Sequence of protein 2:
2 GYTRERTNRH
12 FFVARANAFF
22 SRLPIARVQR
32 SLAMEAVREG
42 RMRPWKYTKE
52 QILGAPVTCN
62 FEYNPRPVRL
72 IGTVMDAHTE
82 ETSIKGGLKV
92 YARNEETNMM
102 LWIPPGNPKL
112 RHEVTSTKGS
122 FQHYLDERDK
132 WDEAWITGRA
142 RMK

The following describes two proteins that form a bound complex.

Residue-level contacts at the interface:
Residue H214 in protein 1 contacts residue A15 in protein 2 (closest heavy-atom distance 3.6 Å).
Residue M190 in protein 1 interacts with residue F20 in protein 2 (closest heavy-atom distance 3.6 Å).
Residue D377 in protein 1 is in contact with residue S32 in protein 2 (closest heavy-atom distance 3.8 Å).
Residue A303 in protein 1 interacts with residue T8 in protein 2 (closest heavy-atom distance 3.5 Å).
Residue F146 in protein 1 contacts residue V29 in protein 2 (closest heavy-atom distance 3.8 Å).
Residue L154 in protein 1 interacts with residue K110 in protein 2 (closest heavy-atom distance 3.4 Å).
Residue V141 in protein 1 contacts residue F12 in protein 2 (closest heavy-atom distance 3.5 Å).
Residue K149 in protein 1 interacts with residue P106 in protein 2 (closest heavy-atom distance 3.3 Å).
Residue K149 in protein 1 contacts residue I85 in protein 2 (closest heavy-atom distance 3.0 Å).
Residue V215 in protein 1 is in contact with residue A15 in protein 2 (closest heavy-atom distance 3.8 Å).
Residue H214 in protein 1 contacts residue R16 in protein 2 (closest heavy-atom distance 3.0 Å).
Residue Y336 in protein 1 contacts residue R16 in protein 2 (closest heavy-atom distance 3.3 Å).
Residue G334 in protein 1 is in contact with residue A17 in protein 2 (closest heavy-atom distance 3.1 Å).
Residue D152 in protein 1 contacts residue P109 in protein 2 (closest heavy-atom distance 3.3 Å).
Residue Y151 in protein 1 is in contact with residue P109 in protein 2 (closest heavy-atom distance 3.7 Å).
Residue V333 in protein 1 contacts residue F21 in protein 2 (closest heavy-atom distance 3.6 Å).
Residue K149 in protein 1 interacts with residue K86 in protein 2 (closest heavy-atom distance 3.4 Å).
Residue D167 in protein 1 interacts with residue R23 in protein 2 (closest heavy-atom distance 3.4 Å).
Residue T247 in protein 1 is in contact with residue F13 in protein 2 (closest heavy-atom distance 3.7 Å).
Residue Q249 in protein 1 interacts with residue F13 in protein 2 (closest heavy-atom distance 2.8 Å).
Residue G155 in protein 1 interacts with residue N108 in protein 2 (closest heavy-atom distance 3.8 Å).
Residue W164 in protein 1 interacts with residue R23 in protein 2 (closest heavy-atom distance 3.4 Å).
Residue V333 in protein 1 is in contact with residue N18 in protein 2 (closest heavy-atom distance 2.8 Å).
Residue A145 in protein 1 contacts residue F21 in protein 2 (closest heavy-atom distance 3.5 Å).
Residue A305 in protein 1 interacts with residue T8 in protein 2 (closest heavy-atom distance 3.8 Å).
Residue Y151 in protein 1 interacts with residue P105 in protein 2 (closest heavy-atom distance 3.2 Å).
Residue K144 in protein 1 contacts residue F21 in protein 2 (closest heavy-atom distance 3.1 Å).
Residue Y324 in protein 1 contacts residue L33 in protein 2 (closest heavy-atom distance 3.5 Å).
Residue A305 in protein 1 is in contact with residue F13 in protein 2 (closest heavy-atom distance 3.6 Å).
Residue Q300 in protein 1 contacts residue R7 in protein 2 (closest heavy-atom distance 3.1 Å).
Residue F146 in protein 1 interacts with residue I26 in protein 2 (closest heavy-atom distance 3.5 Å).
Residue D252 in protein 1 is in contact with residue R7 in protein 2 (closest heavy-atom distance 2.4 Å).
Residue A303 in protein 1 is in contact with residue R7 in protein 2 (closest heavy-atom distance 3.3 Å).
Residue V192 in protein 1 contacts residue F20 in protein 2 (closest heavy-atom distance 3.5 Å).
Residue P293 in protein 1 interacts with residue G2 in protein 2 (closest heavy-atom distance 3.4 Å).
Residue Q249 in protein 1 contacts residue V14 in protein 2 (closest heavy-atom distance 3.6 Å).
Residue V143 in protein 1 interacts with residue A17 in protein 2 (closest heavy-atom distance 3.7 Å).
Residue G155 in protein 1 contacts residue K110 in protein 2 (closest heavy-atom distance 3.6 Å).
Residue G334 in protein 1 contacts residue R16 in protein 2 (closest heavy-atom distance 3.2 Å).
Residue Q300 in protein 1 interacts with residue E6 in protein 2 (closest heavy-atom distance 3.4 Å).
Residue H214 in protein 1 interacts with residue H11 in protein 2 (closest heavy-atom distance 3.4 Å).
Residue T376 in protein 1 contacts residue S32 in protein 2 (closest heavy-atom distance 3.7 Å).
Residue Y151 in protein 1 is in contact with residue G107 in protein 2 (closest heavy-atom distance 3.6 Å).
Residue D377 in protein 1 interacts with residue R39 in protein 2 (closest heavy-atom distance 2.4 Å).
Residue G334 in protein 1 interacts with residue F21 in protein 2 (closest heavy-atom distance 3.5 Å).
Residue R315 in protein 1 contacts residue E36 in protein 2 (closest heavy-atom distance 3.8 Å).
Residue W164 in protein 1 is in contact with residue F20 in protein 2 (closest heavy-atom distance 3.7 Å).
Residue Y324 in protein 1 interacts with residue V29 in protein 2 (closest heavy-atom distance 3.4 Å).
Residue Y336 in protein 1 is in contact with residue F12 in protein 2 (closest heavy-atom distance 3.1 Å).
Residue R338 in protein 1 interacts with residue F12 in protein 2 (closest heavy-atom distance 3.5 Å).
Residue F146 in protein 1 is in contact with residue Q30 in protein 2 (closest heavy-atom distance 3.2 Å).
Residue Y336 in protein 1 contacts residue A17 in protein 2 (closest heavy-atom distance 3.4 Å).
Residue Q249 in protein 1 is in contact with residue R16 in protein 2 (closest heavy-atom distance 3.4 Å).
Residue A304 in protein 1 is in contact with residue E6 in protein 2 (closest heavy-atom distance 3.2 Å).
Residue T335 in protein 1 interacts with residue R16 in protein 2 (closest heavy-atom distance 3.3 Å).
Residue A303 in protein 1 contacts residue E6 in protein 2 (closest heavy-atom distance 3.6 Å).
Residue V215 in protein 1 interacts with residue F12 in protein 2 (closest heavy-atom distance 3.7 Å).
Residue Y151 in protein 1 interacts with residue N108 in protein 2 (closest heavy-atom distance 3.8 Å).
Residue Y336 in protein 1 is in contact with residue A15 in protein 2 (closest heavy-atom distance 3.1 Å).
Residue E153 in protein 1 is in contact with residue K110 in protein 2 (closest heavy-atom distance 3.6 Å).

Sequence of protein 1:
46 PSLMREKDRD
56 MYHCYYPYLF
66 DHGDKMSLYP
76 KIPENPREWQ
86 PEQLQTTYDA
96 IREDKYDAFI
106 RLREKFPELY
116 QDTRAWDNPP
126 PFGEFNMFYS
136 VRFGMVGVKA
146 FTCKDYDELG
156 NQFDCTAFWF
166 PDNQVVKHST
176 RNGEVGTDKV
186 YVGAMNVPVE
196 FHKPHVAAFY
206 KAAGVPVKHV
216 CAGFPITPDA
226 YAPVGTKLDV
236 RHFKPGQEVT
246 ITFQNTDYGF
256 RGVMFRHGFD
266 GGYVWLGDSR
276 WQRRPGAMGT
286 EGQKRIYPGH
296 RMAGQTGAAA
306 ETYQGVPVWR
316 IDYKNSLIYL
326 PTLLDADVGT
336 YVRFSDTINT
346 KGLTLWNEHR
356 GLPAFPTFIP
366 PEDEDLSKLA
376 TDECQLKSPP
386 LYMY